Sequence of protein 1:
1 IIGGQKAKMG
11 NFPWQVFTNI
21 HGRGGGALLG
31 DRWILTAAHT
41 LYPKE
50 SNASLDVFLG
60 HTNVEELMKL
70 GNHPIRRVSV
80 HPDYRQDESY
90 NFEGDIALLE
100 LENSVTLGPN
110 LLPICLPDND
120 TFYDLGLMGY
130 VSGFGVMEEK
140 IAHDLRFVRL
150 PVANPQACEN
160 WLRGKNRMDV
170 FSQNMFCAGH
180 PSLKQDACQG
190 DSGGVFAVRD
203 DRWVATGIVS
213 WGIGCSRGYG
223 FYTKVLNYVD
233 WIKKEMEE

These two protein chains interact to form a complex.

Sequence of protein 2:
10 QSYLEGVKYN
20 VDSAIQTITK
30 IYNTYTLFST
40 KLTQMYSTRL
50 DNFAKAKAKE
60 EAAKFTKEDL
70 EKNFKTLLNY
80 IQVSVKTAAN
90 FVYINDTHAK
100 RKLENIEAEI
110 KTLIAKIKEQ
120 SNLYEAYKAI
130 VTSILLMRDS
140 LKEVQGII

Interface contacts:
Residue A52 in protein 1 interacts with residue E124 in protein 2 (closest heavy-atom distance 3.1 Å).
Residue N19 in protein 1 is in contact with residue K127 in protein 2 (closest heavy-atom distance 3.9 Å).
Residue K68 in protein 1 contacts residue R137 in protein 2 (closest heavy-atom distance 3.9 Å).
Residue V135 in protein 1 is in contact with residue T42 in protein 2 (closest heavy-atom distance 4.0 Å).
Residue D185 in protein 1 interacts with residue R48 in protein 2 (closest heavy-atom distance 3.7 Å).
Residue D55 in protein 1 interacts with residue K127 in protein 2 (closest heavy-atom distance 2.4 Å).
Residue N19 in protein 1 contacts residue S38 in protein 2 (closest heavy-atom distance 4.0 Å).
Residue M67 in protein 1 is in contact with residue L134 in protein 2 (closest heavy-atom distance 3.6 Å).
Residue Q188 in protein 1 interacts with residue S46 in protein 2 (closest heavy-atom distance 2.9 Å).
Residue M67 in protein 1 contacts residue T131 in protein 2 (closest heavy-atom distance 3.0 Å).
Residue G214 in protein 1 contacts residue T47 in protein 2 (closest heavy-atom distance 2.9 Å).
Residue F91 in protein 1 interacts with residue T47 in protein 2 (closest heavy-atom distance 3.5 Å).
Residue M67 in protein 1 is in contact with residue V130 in protein 2 (closest heavy-atom distance 3.2 Å).
Residue N71 in protein 1 interacts with residue T131 in protein 2 (closest heavy-atom distance 3.0 Å).
Residue N71 in protein 1 is in contact with residue K127 in protein 2 (closest heavy-atom distance 3.9 Å).
Residue R23 in protein 1 contacts residue T42 in protein 2 (closest heavy-atom distance 3.2 Å).
Residue Q188 in protein 1 contacts residue T42 in protein 2 (closest heavy-atom distance 2.6 Å).
Residue F57 in protein 1 is in contact with residue T131 in protein 2 (closest heavy-atom distance 4.3 Å).
Residue W213 in protein 1 is in contact with residue R48 in protein 2 (closest heavy-atom distance 2.7 Å).
Residue Q188 in protein 1 contacts residue T47 in protein 2 (closest heavy-atom distance 3.7 Å).
Residue E64 in protein 1 is in contact with residue Y31 in protein 2 (closest heavy-atom distance 3.0 Å).
Residue N51 in protein 1 contacts residue E124 in protein 2 (closest heavy-atom distance 2.9 Å).
Residue R23 in protein 1 is in contact with residue S38 in protein 2 (closest heavy-atom distance 3.4 Å).
Residue K68 in protein 1 interacts with residue D138 in protein 2 (closest heavy-atom distance 3.3 Å).
Residue F57 in protein 1 contacts residue K127 in protein 2 (closest heavy-atom distance 3.6 Å).
Residue K68 in protein 1 interacts with residue L134 in protein 2 (closest heavy-atom distance 3.7 Å).
Residue S212 in protein 1 interacts with residue T47 in protein 2 (closest heavy-atom distance 3.7 Å).
Residue C217 in protein 1 interacts with residue R48 in protein 2 (closest heavy-atom distance 4.2 Å).
Residue G222 in protein 1 is in contact with residue R48 in protein 2 (closest heavy-atom distance 4.0 Å).
Residue G214 in protein 1 is in contact with residue R48 in protein 2 (closest heavy-atom distance 3.7 Å).
Residue H21 in protein 1 interacts with residue Y123 in protein 2 (closest heavy-atom distance 3.3 Å).
Residue I140 in protein 1 interacts with residue T39 in protein 2 (closest heavy-atom distance 2.7 Å).
Residue I140 in protein 1 is in contact with residue T35 in protein 2 (closest heavy-atom distance 3.7 Å).
Residue Y89 in protein 1 interacts with residue D50 in protein 2 (closest heavy-atom distance 2.5 Å).
Residue H142 in protein 1 contacts residue T35 in protein 2 (closest heavy-atom distance 4.1 Å).
Residue V63 in protein 1 contacts residue Y31 in protein 2 (closest heavy-atom distance 3.5 Å).
Residue Q188 in protein 1 contacts residue Q43 in protein 2 (closest heavy-atom distance 4.0 Å).
Residue I215 in protein 1 is in contact with residue R48 in protein 2 (closest heavy-atom distance 4.2 Å).
Residue G22 in protein 1 interacts with residue Y123 in protein 2 (closest heavy-atom distance 4.2 Å).
Residue H39 in protein 1 is in contact with residue T47 in protein 2 (closest heavy-atom distance 3.4 Å).
Residue H21 in protein 1 is in contact with residue Y45 in protein 2 (closest heavy-atom distance 4.0 Å).
Residue R166 in protein 1 contacts residue D50 in protein 2 (closest heavy-atom distance 3.5 Å).
Residue G70 in protein 1 is in contact with residue T131 in protein 2 (closest heavy-atom distance 4.2 Å).
Residue A186 in protein 1 is in contact with residue R48 in protein 2 (closest heavy-atom distance 2.5 Å).
Residue W213 in protein 1 interacts with residue T47 in protein 2 (closest heavy-atom distance 3.4 Å).
Residue Q188 in protein 1 is in contact with residue Y45 in protein 2 (closest heavy-atom distance 3.0 Å).
Residue E45 in protein 1 interacts with residue K54 in protein 2 (closest heavy-atom distance 3.9 Å).
Residue V135 in protein 1 interacts with residue T39 in protein 2 (closest heavy-atom distance 3.8 Å).
Residue M67 in protein 1 contacts residue Y31 in protein 2 (closest heavy-atom distance 3.9 Å).
Residue K68 in protein 1 is in contact with residue L135 in protein 2 (closest heavy-atom distance 3.8 Å).
Residue N19 in protein 1 is in contact with residue Y34 in protein 2 (closest heavy-atom distance 3.4 Å).
Residue N19 in protein 1 interacts with residue Y123 in protein 2 (closest heavy-atom distance 2.4 Å).
Residue E64 in protein 1 contacts residue L134 in protein 2 (closest heavy-atom distance 3.3 Å).
Residue M67 in protein 1 is in contact with residue Y34 in protein 2 (closest heavy-atom distance 3.0 Å).
Residue R23 in protein 1 contacts residue Y34 in protein 2 (closest heavy-atom distance 3.7 Å).
Residue C187 in protein 1 interacts with residue R48 in protein 2 (closest heavy-atom distance 3.7 Å).
Residue G216 in protein 1 contacts residue R48 in protein 2 (closest heavy-atom distance 3.5 Å).
Residue G189 in protein 1 interacts with residue T42 in protein 2 (closest heavy-atom distance 3.9 Å).
Residue S53 in protein 1 contacts residue E124 in protein 2 (closest heavy-atom distance 3.2 Å).
Residue P43 in protein 1 contacts residue Y45 in protein 2 (closest heavy-atom distance 3.4 Å).